Sequence of chain B:
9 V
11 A

This data describes a binding interaction between two proteins.

Residue-level contacts at the interface:
Residue R55 in chain A contacts residue V9 in chain B (closest heavy-atom distance 3.6 Å).

Sequence of chain A:
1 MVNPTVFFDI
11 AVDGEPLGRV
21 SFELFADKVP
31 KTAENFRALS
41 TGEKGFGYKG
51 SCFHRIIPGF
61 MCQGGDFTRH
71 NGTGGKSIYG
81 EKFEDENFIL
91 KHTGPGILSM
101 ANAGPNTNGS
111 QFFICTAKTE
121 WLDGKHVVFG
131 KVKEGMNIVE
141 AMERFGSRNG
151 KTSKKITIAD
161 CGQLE